Sequence of chain B:
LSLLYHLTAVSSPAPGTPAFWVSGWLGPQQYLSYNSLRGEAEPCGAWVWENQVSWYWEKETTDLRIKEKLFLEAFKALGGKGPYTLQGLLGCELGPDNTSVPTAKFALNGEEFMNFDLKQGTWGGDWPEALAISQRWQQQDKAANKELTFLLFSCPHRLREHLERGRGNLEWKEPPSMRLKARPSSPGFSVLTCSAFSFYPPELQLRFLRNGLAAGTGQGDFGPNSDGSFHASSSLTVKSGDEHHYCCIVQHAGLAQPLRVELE

These two protein chains interact to form a complex.

Contacts between the two chains:
Residue K524 in chain A interacts with residue W53 in chain B (closest heavy-atom distance 2.8 Å).
Residue Y497 in chain A interacts with residue R42 in chain B (closest heavy-atom distance 3.2 Å).
Residue P421 in chain A is in contact with residue Q56 in chain B (closest heavy-atom distance 3.4 Å).
Residue N109 in chain A contacts residue W59 in chain B (closest heavy-atom distance 3.8 Å).
Residue T527 in chain A interacts with residue V52 in chain B (closest heavy-atom distance 3.5 Å).
Residue E531 in chain A is in contact with residue V52 in chain B (closest heavy-atom distance 3.6 Å).
Residue T422 in chain A contacts residue E62 in chain B (closest heavy-atom distance 2.8 Å).
Residue T506 in chain A interacts with residue G49 in chain B (closest heavy-atom distance 3.5 Å).
Residue T508 in chain A interacts with residue W53 in chain B (closest heavy-atom distance 3.3 Å).
Residue T506 in chain A contacts residue S230 in chain B (closest heavy-atom distance 3.5 Å).
Residue M418 in chain A contacts residue W59 in chain B (closest heavy-atom distance 3.5 Å).
Residue E82 in chain A interacts with residue H161 in chain B (closest heavy-atom distance 3.4 Å).
Residue K534 in chain A contacts residue E44 in chain B (closest heavy-atom distance 3.5 Å).
Residue R81 in chain A contacts residue T153 in chain B (closest heavy-atom distance 3.1 Å).
Residue E86 in chain A contacts residue K150 in chain B (closest heavy-atom distance 3.8 Å).
Residue H510 in chain A is in contact with residue N173 in chain B (closest heavy-atom distance 3.8 Å).
Residue P468 in chain A contacts residue R69 in chain B (closest heavy-atom distance 3.1 Å).
Residue H510 in chain A contacts residue W176 in chain B (closest heavy-atom distance 3.5 Å).
Residue T422 in chain A interacts with residue W59 in chain B (closest heavy-atom distance 3.0 Å).
Residue D512 in chain A is in contact with residue G172 in chain B (closest heavy-atom distance 3.5 Å).
Residue R81 in chain A contacts residue F157 in chain B (closest heavy-atom distance 3.5 Å).
Residue T467 in chain A interacts with residue T66 in chain B (closest heavy-atom distance 3.3 Å).
Residue L460 in chain A is in contact with residue W59 in chain B (closest heavy-atom distance 3.9 Å).
Residue T527 in chain A interacts with residue W53 in chain B (closest heavy-atom distance 3.7 Å).
Residue V498 in chain A interacts with residue R42 in chain B (closest heavy-atom distance 2.6 Å).
Residue E82 in chain A interacts with residue L156 in chain B (closest heavy-atom distance 3.5 Å).
Residue P421 in chain A is in contact with residue S58 in chain B (closest heavy-atom distance 3.8 Å).
Residue F507 in chain A is in contact with residue W53 in chain B (closest heavy-atom distance 3.7 Å).
Residue H464 in chain A interacts with residue W59 in chain B (closest heavy-atom distance 3.9 Å).
Residue R81 in chain A is in contact with residue L152 in chain B (closest heavy-atom distance 3.5 Å).
Residue E425 in chain A is in contact with residue S58 in chain B (closest heavy-atom distance 3.1 Å).
Residue K500 in chain A interacts with residue P47 in chain B (closest heavy-atom distance 3.8 Å).
Residue T467 in chain A is in contact with residue W59 in chain B (closest heavy-atom distance 3.4 Å).
Residue K500 in chain A contacts residue E46 in chain B (closest heavy-atom distance 3.2 Å).
Residue A528 in chain A contacts residue W53 in chain B (closest heavy-atom distance 3.6 Å).
Residue K524 in chain A is in contact with residue N55 in chain B (closest heavy-atom distance 3.3 Å).
Residue N109 in chain A contacts residue S58 in chain B (closest heavy-atom distance 3.0 Å).
Residue T508 in chain A contacts residue D231 in chain B (closest heavy-atom distance 3.9 Å).
Residue E82 in chain A interacts with residue F157 in chain B (closest heavy-atom distance 3.4 Å).
Residue T422 in chain A is in contact with residue S58 in chain B (closest heavy-atom distance 3.9 Å).
Residue G505 in chain A contacts residue S230 in chain B (closest heavy-atom distance 2.5 Å).
Residue S419 in chain A contacts residue W61 in chain B (closest heavy-atom distance 3.6 Å).
Residue V469 in chain A interacts with residue E62 in chain B (closest heavy-atom distance 3.6 Å).
Residue M418 in chain A contacts residue E62 in chain B (closest heavy-atom distance 3.5 Å).
Residue P421 in chain A is in contact with residue V57 in chain B (closest heavy-atom distance 3.7 Å).
Residue D89 in chain A is in contact with residue N149 in chain B (closest heavy-atom distance 3.5 Å).
Residue K524 in chain A contacts residue E54 in chain B (closest heavy-atom distance 3.8 Å).
Residue T508 in chain A contacts residue A50 in chain B (closest heavy-atom distance 3.8 Å).
Residue E86 in chain A contacts residue T153 in chain B (closest heavy-atom distance 2.8 Å).
Residue T83 in chain A contacts residue F157 in chain B (closest heavy-atom distance 3.4 Å).
Residue T467 in chain A is in contact with residue E62 in chain B (closest heavy-atom distance 3.6 Å).
Residue R81 in chain A contacts residue N149 in chain B (closest heavy-atom distance 3.2 Å).
Residue Q417 in chain A contacts residue E44 in chain B (closest heavy-atom distance 3.1 Å).
Residue E86 in chain A interacts with residue N149 in chain B (closest heavy-atom distance 3.5 Å).
Residue N111 in chain A contacts residue E165 in chain B (closest heavy-atom distance 2.9 Å).
Residue G505 in chain A contacts residue D231 in chain B (closest heavy-atom distance 3.1 Å).
Residue S419 in chain A is in contact with residue E62 in chain B (closest heavy-atom distance 2.7 Å).
Residue F509 in chain A interacts with residue W53 in chain B (closest heavy-atom distance 3.6 Å).
Residue G85 in chain A is in contact with residue F157 in chain B (closest heavy-atom distance 3.6 Å).
Residue L463 in chain A is in contact with residue W59 in chain B (closest heavy-atom distance 3.4 Å).

Sequence of chain A:
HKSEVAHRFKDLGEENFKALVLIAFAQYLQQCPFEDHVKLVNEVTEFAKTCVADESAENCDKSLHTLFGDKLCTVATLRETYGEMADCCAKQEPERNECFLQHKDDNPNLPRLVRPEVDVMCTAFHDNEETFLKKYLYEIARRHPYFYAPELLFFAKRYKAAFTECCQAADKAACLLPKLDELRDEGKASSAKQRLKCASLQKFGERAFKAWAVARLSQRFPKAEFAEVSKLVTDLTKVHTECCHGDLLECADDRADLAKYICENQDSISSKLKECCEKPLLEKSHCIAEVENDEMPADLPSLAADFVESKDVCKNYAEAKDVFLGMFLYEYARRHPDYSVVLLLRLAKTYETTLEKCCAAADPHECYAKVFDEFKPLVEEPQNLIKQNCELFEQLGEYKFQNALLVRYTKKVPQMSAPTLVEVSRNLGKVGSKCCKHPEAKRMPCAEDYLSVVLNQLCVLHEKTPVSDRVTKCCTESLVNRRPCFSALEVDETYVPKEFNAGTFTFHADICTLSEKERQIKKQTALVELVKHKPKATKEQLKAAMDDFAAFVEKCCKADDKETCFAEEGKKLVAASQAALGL